Sequence of chain A:
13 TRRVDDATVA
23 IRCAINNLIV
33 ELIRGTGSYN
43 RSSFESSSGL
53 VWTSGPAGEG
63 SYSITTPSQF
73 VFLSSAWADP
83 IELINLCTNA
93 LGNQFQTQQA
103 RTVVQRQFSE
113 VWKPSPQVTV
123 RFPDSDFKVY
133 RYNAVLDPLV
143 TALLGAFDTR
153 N

The following describes two proteins that form a bound complex.

Residue-level contacts at the interface:
Residue V73 in chain A is in contact with residue L34 in chain B (closest heavy-atom distance 4.0 Å).
Residue T143 in chain A interacts with residue N28 in chain B (closest heavy-atom distance 4.0 Å).
Residue L75 in chain A interacts with residue I83 in chain B (closest heavy-atom distance 3.7 Å).
Residue D150 in chain A interacts with residue N95 in chain B (closest heavy-atom distance 3.3 Å).
Residue S70 in chain A is in contact with residue G37 in chain B (closest heavy-atom distance 4.0 Å).
Residue F72 in chain A contacts residue P82 in chain B (closest heavy-atom distance 4.2 Å).
Residue T151 in chain A is in contact with residue Q98 in chain B (closest heavy-atom distance 3.7 Å).
Residue F72 in chain A contacts residue I83 in chain B (closest heavy-atom distance 3.4 Å).
Residue R152 in chain A interacts with residue Q98 in chain B (closest heavy-atom distance 3.3 Å).
Residue R15 in chain A is in contact with residue D17 in chain B (closest heavy-atom distance 4.1 Å).
Residue D139 in chain A is in contact with residue I35 in chain B (closest heavy-atom distance 4.0 Å).
Residue S76 in chain A interacts with residue I83 in chain B (closest heavy-atom distance 4.2 Å).
Residue S111 in chain A is in contact with residue G94 in chain B (closest heavy-atom distance 3.7 Å).
Residue D150 in chain A is in contact with residue T20 in chain B (closest heavy-atom distance 3.1 Å).
Residue T151 in chain A is in contact with residue Q96 in chain B (closest heavy-atom distance 4.0 Å).
Residue Y134 in chain A interacts with residue T90 in chain B (closest heavy-atom distance 2.6 Å).
Residue S70 in chain A contacts residue I35 in chain B (closest heavy-atom distance 3.5 Å).
Residue P69 in chain A contacts residue F129 in chain B (closest heavy-atom distance 3.5 Å).
Residue S111 in chain A is in contact with residue T90 in chain B (closest heavy-atom distance 4.4 Å).
Residue R152 in chain A contacts residue R14 in chain B (closest heavy-atom distance 3.5 Å).
Residue V73 in chain A contacts residue I35 in chain B (closest heavy-atom distance 3.8 Å).
Residue F72 in chain A contacts residue F129 in chain B (closest heavy-atom distance 3.5 Å).
Residue L146 in chain A contacts residue L93 in chain B (closest heavy-atom distance 3.7 Å).
Residue Q107 in chain A is in contact with residue Q96 in chain B (closest heavy-atom distance 3.4 Å).
Residue Q100 in chain A interacts with residue Q96 in chain B (closest heavy-atom distance 3.5 Å).
Residue N153 in chain A interacts with residue R14 in chain B (closest heavy-atom distance 2.5 Å).
Residue T104 in chain A interacts with residue Q96 in chain B (closest heavy-atom distance 3.5 Å).
Residue D150 in chain A is in contact with residue R24 in chain B (closest heavy-atom distance 2.9 Å).
Residue S77 in chain A is in contact with residue N87 in chain B (closest heavy-atom distance 3.1 Å).
Residue L146 in chain A contacts residue G94 in chain B (closest heavy-atom distance 4.4 Å).
Residue S70 in chain A interacts with residue R36 in chain B (closest heavy-atom distance 3.7 Å).
Residue D150 in chain A is in contact with residue F97 in chain B (closest heavy-atom distance 3.1 Å).
Residue Q107 in chain A contacts residue N95 in chain B (closest heavy-atom distance 3.2 Å).
Residue W114 in chain A interacts with residue T90 in chain B (closest heavy-atom distance 4.7 Å).
Residue R103 in chain A is in contact with residue Q96 in chain B (closest heavy-atom distance 3.8 Å).
Residue D150 in chain A contacts residue Q98 in chain B (closest heavy-atom distance 3.5 Å).
Residue Q107 in chain A interacts with residue R24 in chain B (closest heavy-atom distance 3.7 Å).
Residue R15 in chain A interacts with residue R14 in chain B (closest heavy-atom distance 4.0 Å).
Residue I66 in chain A is in contact with residue F129 in chain B (closest heavy-atom distance 4.3 Å).
Residue S76 in chain A contacts residue N87 in chain B (closest heavy-atom distance 3.4 Å).
Residue R152 in chain A interacts with residue D17 in chain B (closest heavy-atom distance 3.9 Å).
Residue Y134 in chain A is in contact with residue I86 in chain B (closest heavy-atom distance 3.8 Å).
Residue T143 in chain A contacts residue L93 in chain B (closest heavy-atom distance 4.1 Å).
Residue G147 in chain A interacts with residue R24 in chain B (closest heavy-atom distance 3.6 Å).
Residue S77 in chain A is in contact with residue T90 in chain B (closest heavy-atom distance 4.3 Å).
Residue V73 in chain A interacts with residue I86 in chain B (closest heavy-atom distance 4.6 Å).
Residue D150 in chain A contacts residue Q96 in chain B (closest heavy-atom distance 3.4 Å).
Residue F149 in chain A is in contact with residue Q96 in chain B (closest heavy-atom distance 3.3 Å).
Residue P69 in chain A is in contact with residue S40 in chain B (closest heavy-atom distance 3.5 Å).
Residue Q107 in chain A interacts with residue L93 in chain B (closest heavy-atom distance 4.2 Å).
Residue Y134 in chain A contacts residue I31 in chain B (closest heavy-atom distance 3.8 Å).
Residue L146 in chain A is in contact with residue R24 in chain B (closest heavy-atom distance 3.7 Å).
Residue Y134 in chain A contacts residue I35 in chain B (closest heavy-atom distance 3.8 Å).
Residue Y134 in chain A contacts residue C89 in chain B (closest heavy-atom distance 4.4 Å).
Residue T13 in chain A interacts with residue R14 in chain B (closest heavy-atom distance 4.4 Å).
Residue Q107 in chain A contacts residue G94 in chain B (closest heavy-atom distance 3.6 Å).
Residue P69 in chain A interacts with residue G37 in chain B (closest heavy-atom distance 4.5 Å).
Residue S76 in chain A contacts residue I86 in chain B (closest heavy-atom distance 3.7 Å).
Residue R133 in chain A interacts with residue L93 in chain B (closest heavy-atom distance 3.7 Å).
Residue S111 in chain A interacts with residue N91 in chain B (closest heavy-atom distance 4.0 Å).

Sequence of chain B:
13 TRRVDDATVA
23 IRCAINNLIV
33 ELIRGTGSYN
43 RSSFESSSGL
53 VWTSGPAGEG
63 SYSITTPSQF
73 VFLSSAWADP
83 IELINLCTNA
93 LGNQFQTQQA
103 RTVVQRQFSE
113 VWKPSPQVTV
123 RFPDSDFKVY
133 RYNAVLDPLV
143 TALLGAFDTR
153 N